Contacts between the two chains:
Residue L42 in the second protein interacts with residue E50 in the first protein (closest heavy-atom distance 4.5 Å).
Residue L66 in the second protein interacts with residue I32 in the first protein (closest heavy-atom distance 4.1 Å).
Residue K60 in the second protein contacts residue D61 in the first protein (closest heavy-atom distance 3.7 Å).
Residue A33 in the second protein is in contact with residue L20 in the first protein (closest heavy-atom distance 4.0 Å).
Residue H54 in the second protein interacts with residue Q40 in the first protein (closest heavy-atom distance 4.4 Å).
Residue L69 in the second protein contacts residue I19 in the first protein (closest heavy-atom distance 4.5 Å).
Residue L66 in the second protein interacts with residue L29 in the first protein (closest heavy-atom distance 3.8 Å).
Residue L66 in the second protein is in contact with residue H28 in the first protein (closest heavy-atom distance 3.8 Å).
Residue A33 in the second protein contacts residue H28 in the first protein (closest heavy-atom distance 4.3 Å).
Residue T30 in the second protein contacts residue I19 in the first protein (closest heavy-atom distance 3.4 Å).
Residue E56 in the second protein is in contact with residue H54 in the first protein (closest heavy-atom distance 2.7 Å).
Residue H54 in the second protein is in contact with residue K52 in the first protein (closest heavy-atom distance 2.6 Å).
Residue E56 in the second protein is in contact with residue Q40 in the first protein (closest heavy-atom distance 2.8 Å).
Residue T30 in the second protein is in contact with residue L20 in the first protein (closest heavy-atom distance 3.1 Å).
Residue T53 in the second protein interacts with residue K52 in the first protein (closest heavy-atom distance 2.7 Å).
Residue N23 in the second protein contacts residue I19 in the first protein (closest heavy-atom distance 3.6 Å).
Residue E67 in the second protein contacts residue L68 in the first protein (closest heavy-atom distance 4.0 Å).
Residue K47 in the second protein is in contact with residue G48 in the first protein (closest heavy-atom distance 4.5 Å).
Residue A59 in the second protein is in contact with residue V57 in the first protein (closest heavy-atom distance 3.9 Å).
Residue G48 in the second protein contacts residue K47 in the first protein (closest heavy-atom distance 4.5 Å).
Residue R62 in the second protein is in contact with residue V57 in the first protein (closest heavy-atom distance 4.4 Å).
Residue I63 in the second protein interacts with residue L68 in the first protein (closest heavy-atom distance 4.2 Å).
Residue I63 in the second protein contacts residue K64 in the first protein (closest heavy-atom distance 3.9 Å).
Residue A59 in the second protein contacts residue E39 in the first protein (closest heavy-atom distance 3.0 Å).
Residue E27 in the second protein is in contact with residue K18 in the first protein (closest heavy-atom distance 3.8 Å).
Residue I63 in the second protein interacts with residue I32 in the first protein (closest heavy-atom distance 3.6 Å).
Residue L26 in the second protein is in contact with residue I19 in the first protein (closest heavy-atom distance 3.7 Å).
Residue K60 in the second protein interacts with residue E39 in the first protein (closest heavy-atom distance 4.5 Å).
Residue R62 in the second protein interacts with residue E37 in the first protein (closest heavy-atom distance 4.4 Å).
Residue G70 in the second protein interacts with residue V25 in the first protein (closest heavy-atom distance 4.0 Å).
Residue G46 in the second protein is in contact with residue G48 in the first protein (closest heavy-atom distance 4.0 Å).
Residue L34 in the second protein interacts with residue H28 in the first protein (closest heavy-atom distance 3.3 Å).
Residue E67 in the second protein is in contact with residue K64 in the first protein (closest heavy-atom distance 3.3 Å).
Residue L42 in the second protein is in contact with residue L42 in the first protein (closest heavy-atom distance 3.7 Å).
Residue K47 in the second protein contacts residue K47 in the first protein (closest heavy-atom distance 2.7 Å).
Residue T30 in the second protein is in contact with residue K18 in the first protein (closest heavy-atom distance 3.3 Å).
Residue I45 in the second protein interacts with residue G48 in the first protein (closest heavy-atom distance 4.1 Å).
Residue L66 in the second protein is in contact with residue L20 in the first protein (closest heavy-atom distance 3.9 Å).
Residue V55 in the second protein interacts with residue K52 in the first protein (closest heavy-atom distance 4.0 Å).
Residue S58 in the second protein is in contact with residue E39 in the first protein (closest heavy-atom distance 3.6 Å).
Residue L34 in the second protein is in contact with residue L20 in the first protein (closest heavy-atom distance 4.0 Å).
Residue E27 in the second protein interacts with residue K17 in the first protein (closest heavy-atom distance 3.6 Å).
Residue E27 in the second protein is in contact with residue I19 in the first protein (closest heavy-atom distance 3.8 Å).
Residue G44 in the second protein is in contact with residue E50 in the first protein (closest heavy-atom distance 2.9 Å).
Residue V55 in the second protein contacts residue L42 in the first protein (closest heavy-atom distance 4.2 Å).
Residue L69 in the second protein contacts residue V25 in the first protein (closest heavy-atom distance 3.7 Å).
Residue L69 in the second protein interacts with residue L20 in the first protein (closest heavy-atom distance 4.1 Å).
Residue G44 in the second protein contacts residue G48 in the first protein (closest heavy-atom distance 3.4 Å).
Residue I63 in the second protein is in contact with residue D61 in the first protein (closest heavy-atom distance 3.5 Å).
Residue V55 in the second protein is in contact with residue Q40 in the first protein (closest heavy-atom distance 3.3 Å).
Residue V41 in the second protein is in contact with residue L42 in the first protein (closest heavy-atom distance 4.5 Å).
Residue R62 in the second protein interacts with residue E39 in the first protein (closest heavy-atom distance 4.5 Å).
Residue L66 in the second protein is in contact with residue V25 in the first protein (closest heavy-atom distance 3.3 Å).
Residue I63 in the second protein interacts with residue L29 in the first protein (closest heavy-atom distance 4.5 Å).
Residue G46 in the second protein contacts residue K47 in the first protein (closest heavy-atom distance 3.4 Å).
Residue I45 in the second protein contacts residue A49 in the first protein (closest heavy-atom distance 3.7 Å).
Residue G46 in the second protein interacts with residue A49 in the first protein (closest heavy-atom distance 3.6 Å).
Residue A59 in the second protein contacts residue D61 in the first protein (closest heavy-atom distance 4.0 Å).
Residue R62 in the second protein is in contact with residue K38 in the first protein (closest heavy-atom distance 3.2 Å).
Residue G44 in the second protein interacts with residue A49 in the first protein (closest heavy-atom distance 3.5 Å).

This data describes a binding interaction between two proteins.

Sequence of the first protein:
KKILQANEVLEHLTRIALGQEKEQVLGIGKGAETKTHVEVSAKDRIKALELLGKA

Sequence of the second protein:
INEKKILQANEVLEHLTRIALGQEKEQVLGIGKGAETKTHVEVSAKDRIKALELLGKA